Sequence of protein 1:
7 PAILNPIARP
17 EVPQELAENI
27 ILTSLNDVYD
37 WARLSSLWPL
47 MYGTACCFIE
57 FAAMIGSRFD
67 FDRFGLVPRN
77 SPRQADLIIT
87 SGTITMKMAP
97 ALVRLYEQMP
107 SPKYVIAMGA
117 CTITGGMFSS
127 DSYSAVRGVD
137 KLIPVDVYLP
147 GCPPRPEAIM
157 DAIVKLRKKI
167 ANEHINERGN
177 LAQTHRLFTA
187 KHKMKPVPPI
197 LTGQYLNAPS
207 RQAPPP

Contacts between the two chains:
Residue V141 in protein 1 is in contact with residue N100 in protein 2 (closest heavy-atom distance 3.2 Å).
Residue A186 in protein 1 interacts with residue T28 in protein 2 (closest heavy-atom distance 2.6 Å).
Residue A8 in protein 1 contacts residue V108 in protein 2 (closest heavy-atom distance 2.7 Å).
Residue A14 in protein 1 interacts with residue Y92 in protein 2 (closest heavy-atom distance 3.0 Å).
Residue E173 in protein 1 is in contact with residue S96 in protein 2 (closest heavy-atom distance 3.4 Å).
Residue K189 in protein 1 interacts with residue A61 in protein 2 (closest heavy-atom distance 3.4 Å).
Residue N11 in protein 1 contacts residue L85 in protein 2 (closest heavy-atom distance 3.0 Å).
Residue L10 in protein 1 contacts residue P106 in protein 2 (closest heavy-atom distance 3.2 Å).
Residue L183 in protein 1 contacts residue L31 in protein 2 (closest heavy-atom distance 3.0 Å).
Residue R182 in protein 1 interacts with residue D34 in protein 2 (closest heavy-atom distance 3.2 Å).
Residue N176 in protein 1 contacts residue N95 in protein 2 (closest heavy-atom distance 3.5 Å).
Residue I9 in protein 1 contacts residue R107 in protein 2 (closest heavy-atom distance 3.3 Å).
Residue R182 in protein 1 contacts residue N37 in protein 2 (closest heavy-atom distance 3.1 Å).
Residue T180 in protein 1 is in contact with residue N37 in protein 2 (closest heavy-atom distance 3.3 Å).
Residue K137 in protein 1 contacts residue R8 in protein 2 (closest heavy-atom distance 3.3 Å).
Residue D136 in protein 1 interacts with residue R8 in protein 2 (closest heavy-atom distance 2.9 Å).
Residue K187 in protein 1 is in contact with residue E27 in protein 2 (closest heavy-atom distance 3.5 Å).
Residue H188 in protein 1 interacts with residue V57 in protein 2 (closest heavy-atom distance 3.4 Å).
Residue F184 in protein 1 is in contact with residue T30 in protein 2 (closest heavy-atom distance 3.3 Å).
Residue F184 in protein 1 contacts residue L31 in protein 2 (closest heavy-atom distance 3.6 Å).
Residue E103 in protein 1 is in contact with residue H11 in protein 2 (closest heavy-atom distance 3.1 Å).
Residue K191 in protein 1 contacts residue G62 in protein 2 (closest heavy-atom distance 3.2 Å).
Residue Q20 in protein 1 interacts with residue N95 in protein 2 (closest heavy-atom distance 3.5 Å).
Residue L10 in protein 1 is in contact with residue M86 in protein 2 (closest heavy-atom distance 3.0 Å).
Residue H188 in protein 1 contacts residue E27 in protein 2 (closest heavy-atom distance 2.7 Å).
Residue Q179 in protein 1 interacts with residue D36 in protein 2 (closest heavy-atom distance 3.3 Å).
Residue P12 in protein 1 contacts residue L85 in protein 2 (closest heavy-atom distance 3.5 Å).
Residue R100 in protein 1 interacts with residue K4 in protein 2 (closest heavy-atom distance 3.6 Å).
Residue R182 in protein 1 is in contact with residue V33 in protein 2 (closest heavy-atom distance 3.3 Å).
Residue L10 in protein 1 is in contact with residue R107 in protein 2 (closest heavy-atom distance 3.1 Å).
Residue N176 in protein 1 is in contact with residue R97 in protein 2 (closest heavy-atom distance 3.1 Å).
Residue P16 in protein 1 interacts with residue L94 in protein 2 (closest heavy-atom distance 3.5 Å).
Residue T185 in protein 1 is in contact with residue R54 in protein 2 (closest heavy-atom distance 2.7 Å).
Residue F184 in protein 1 is in contact with residue L46 in protein 2 (closest heavy-atom distance 3.4 Å).
Residue P12 in protein 1 is in contact with residue G91 in protein 2 (closest heavy-atom distance 3.5 Å).
Residue M190 in protein 1 interacts with residue E63 in protein 2 (closest heavy-atom distance 2.6 Å).
Residue M190 in protein 1 interacts with residue L65 in protein 2 (closest heavy-atom distance 3.0 Å).
Residue L183 in protein 1 contacts residue N32 in protein 2 (closest heavy-atom distance 3.1 Å).
Residue N11 in protein 1 interacts with residue I105 in protein 2 (closest heavy-atom distance 3.0 Å).
Residue H188 in protein 1 contacts residue L29 in protein 2 (closest heavy-atom distance 3.3 Å).
Residue I13 in protein 1 contacts residue L94 in protein 2 (closest heavy-atom distance 3.5 Å).
Residue D136 in protein 1 contacts residue S102 in protein 2 (closest heavy-atom distance 3.0 Å).
Residue P7 in protein 1 interacts with residue Q87 in protein 2 (closest heavy-atom distance 3.2 Å).
Residue P12 in protein 1 interacts with residue Y92 in protein 2 (closest heavy-atom distance 3.0 Å).
Residue V193 in protein 1 interacts with residue D64 in protein 2 (closest heavy-atom distance 3.3 Å).
Residue D136 in protein 1 interacts with residue N100 in protein 2 (closest heavy-atom distance 2.3 Å).
Residue P140 in protein 1 interacts with residue R8 in protein 2 (closest heavy-atom distance 3.0 Å).
Residue A186 in protein 1 contacts residue L29 in protein 2 (closest heavy-atom distance 3.5 Å).
Residue Q179 in protein 1 contacts residue P35 in protein 2 (closest heavy-atom distance 3.5 Å).
Residue M92 in protein 1 is in contact with residue R71 in protein 2 (closest heavy-atom distance 3.6 Å).
Residue V141 in protein 1 contacts residue V98 in protein 2 (closest heavy-atom distance 3.0 Å).
Residue T185 in protein 1 is in contact with residue T28 in protein 2 (closest heavy-atom distance 3.5 Å).
Residue I139 in protein 1 is in contact with residue R8 in protein 2 (closest heavy-atom distance 3.3 Å).
Residue A14 in protein 1 interacts with residue E40 in protein 2 (closest heavy-atom distance 3.0 Å).
Residue P7 in protein 1 interacts with residue N109 in protein 2 (closest heavy-atom distance 3.0 Å).
Residue M190 in protein 1 interacts with residue D64 in protein 2 (closest heavy-atom distance 3.0 Å).
Residue H188 in protein 1 contacts residue T26 in protein 2 (closest heavy-atom distance 3.0 Å).
Residue N11 in protein 1 interacts with residue P106 in protein 2 (closest heavy-atom distance 3.4 Å).
Residue R182 in protein 1 contacts residue W41 in protein 2 (closest heavy-atom distance 3.5 Å).
Residue N11 in protein 1 is in contact with residue M86 in protein 2 (closest heavy-atom distance 3.5 Å).

Sequence of protein 2:
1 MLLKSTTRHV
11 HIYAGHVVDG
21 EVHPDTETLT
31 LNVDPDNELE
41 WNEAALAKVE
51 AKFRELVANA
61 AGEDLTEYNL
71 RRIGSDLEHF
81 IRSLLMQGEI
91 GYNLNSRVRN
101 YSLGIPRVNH

The following describes two proteins that form a bound complex.